Sequence of protein 1:
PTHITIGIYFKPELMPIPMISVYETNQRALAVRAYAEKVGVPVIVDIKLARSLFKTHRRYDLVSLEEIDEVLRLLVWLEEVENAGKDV

This data describes a binding interaction between two proteins.

Sequence of protein 2:
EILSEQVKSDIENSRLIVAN

Residue-level contacts at the interface:
Residue I8 in protein 1 contacts residue R43 in protein 2 (closest heavy-atom distance 2.8 Å).
Residue P42 in protein 1 is in contact with residue L44 in protein 2 (closest heavy-atom distance 3.5 Å).
Residue A31 in protein 1 is in contact with residue I30 in protein 2 (closest heavy-atom distance 3.6 Å).
Residue I6 in protein 1 contacts residue V46 in protein 2 (closest heavy-atom distance 2.7 Å).
Residue I4 in protein 1 interacts with residue N48 in protein 2 (closest heavy-atom distance 2.6 Å).
Residue I6 in protein 1 interacts with residue I45 in protein 2 (closest heavy-atom distance 3.5 Å).
Residue R51 in protein 1 is in contact with residue N48 in protein 2 (closest heavy-atom distance 3.9 Å).
Residue V45 in protein 1 is in contact with residue A47 in protein 2 (closest heavy-atom distance 3.2 Å).
Residue V32 in protein 1 contacts residue L31 in protein 2 (closest heavy-atom distance 3.8 Å).
Residue T5 in protein 1 contacts residue V46 in protein 2 (closest heavy-atom distance 3.7 Å).
Residue V32 in protein 1 is in contact with residue I39 in protein 2 (closest heavy-atom distance 3.9 Å).
Residue I4 in protein 1 contacts residue A47 in protein 2 (closest heavy-atom distance 3.4 Å).
Residue V43 in protein 1 is in contact with residue I45 in protein 2 (closest heavy-atom distance 3.4 Å).
Residue I44 in protein 1 contacts residue A47 in protein 2 (closest heavy-atom distance 2.9 Å).
Residue G7 in protein 1 is in contact with residue I45 in protein 2 (closest heavy-atom distance 3.6 Å).
Residue I8 in protein 1 interacts with residue S42 in protein 2 (closest heavy-atom distance 3.4 Å).
Residue E82 in protein 1 contacts residue R43 in protein 2 (closest heavy-atom distance 2.8 Å).
Residue I44 in protein 1 contacts residue L44 in protein 2 (closest heavy-atom distance 4.0 Å).
Residue L74 in protein 1 interacts with residue V46 in protein 2 (closest heavy-atom distance 3.9 Å).
Residue I8 in protein 1 interacts with residue L44 in protein 2 (closest heavy-atom distance 2.9 Å).
Residue F10 in protein 1 is in contact with residue R43 in protein 2 (closest heavy-atom distance 4.0 Å).
Residue V22 in protein 1 contacts residue D38 in protein 2 (closest heavy-atom distance 4.0 Å).
Residue T2 in protein 1 interacts with residue N48 in protein 2 (closest heavy-atom distance 3.0 Å).
Residue I44 in protein 1 is in contact with residue I45 in protein 2 (closest heavy-atom distance 2.9 Å).
Residue A36 in protein 1 interacts with residue I45 in protein 2 (closest heavy-atom distance 4.0 Å).
Residue I47 in protein 1 contacts residue N48 in protein 2 (closest heavy-atom distance 4.0 Å).
Residue Y9 in protein 1 contacts residue N41 in protein 2 (closest heavy-atom distance 3.5 Å).
Residue R28 in protein 1 contacts residue L31 in protein 2 (closest heavy-atom distance 3.9 Å).
Residue I44 in protein 1 contacts residue V46 in protein 2 (closest heavy-atom distance 3.5 Å).
Residue D46 in protein 1 is in contact with residue V46 in protein 2 (closest heavy-atom distance 3.9 Å).
Residue P42 in protein 1 is in contact with residue I45 in protein 2 (closest heavy-atom distance 2.9 Å).
Residue Y35 in protein 1 interacts with residue K36 in protein 2 (closest heavy-atom distance 3.6 Å).
Residue V22 in protein 1 contacts residue I39 in protein 2 (closest heavy-atom distance 3.9 Å).
Residue D46 in protein 1 contacts residue A47 in protein 2 (closest heavy-atom distance 2.8 Å).
Residue Y60 in protein 1 contacts residue Q34 in protein 2 (closest heavy-atom distance 4.0 Å).
Residue P42 in protein 1 is in contact with residue R43 in protein 2 (closest heavy-atom distance 3.5 Å).
Residue L78 in protein 1 contacts residue R43 in protein 2 (closest heavy-atom distance 3.9 Å).
Residue S21 in protein 1 is in contact with residue D38 in protein 2 (closest heavy-atom distance 3.4 Å).
Residue S21 in protein 1 interacts with residue S42 in protein 2 (closest heavy-atom distance 2.7 Å).
Residue G7 in protein 1 interacts with residue L44 in protein 2 (closest heavy-atom distance 3.5 Å).
Residue Y60 in protein 1 is in contact with residue D38 in protein 2 (closest heavy-atom distance 2.6 Å).
Residue A31 in protein 1 contacts residue L31 in protein 2 (closest heavy-atom distance 3.6 Å).
Residue V45 in protein 1 contacts residue N48 in protein 2 (closest heavy-atom distance 3.7 Å).
Residue A36 in protein 1 interacts with residue I39 in protein 2 (closest heavy-atom distance 3.9 Å).
Residue V41 in protein 1 contacts residue S42 in protein 2 (closest heavy-atom distance 4.1 Å).
Residue A50 in protein 1 interacts with residue V46 in protein 2 (closest heavy-atom distance 3.9 Å).
Residue A50 in protein 1 contacts residue A47 in protein 2 (closest heavy-atom distance 3.7 Å).
Residue E24 in protein 1 is in contact with residue V35 in protein 2 (closest heavy-atom distance 4.0 Å).
Residue Y35 in protein 1 is in contact with residue I39 in protein 2 (closest heavy-atom distance 3.9 Å).
Residue Y35 in protein 1 is in contact with residue E40 in protein 2 (closest heavy-atom distance 2.6 Å).
Residue T5 in protein 1 contacts residue I45 in protein 2 (closest heavy-atom distance 3.9 Å).
Residue K11 in protein 1 interacts with residue N41 in protein 2 (closest heavy-atom distance 3.0 Å).
Residue V41 in protein 1 is in contact with residue I39 in protein 2 (closest heavy-atom distance 3.4 Å).
Residue V22 in protein 1 contacts residue S42 in protein 2 (closest heavy-atom distance 4.0 Å).
Residue Y35 in protein 1 interacts with residue L31 in protein 2 (closest heavy-atom distance 3.9 Å).
Residue E79 in protein 1 interacts with residue R43 in protein 2 (closest heavy-atom distance 3.7 Å).
Residue L75 in protein 1 interacts with residue L44 in protein 2 (closest heavy-atom distance 3.1 Å).
Residue R28 in protein 1 contacts residue I30 in protein 2 (closest heavy-atom distance 4.0 Å).
Residue A50 in protein 1 is in contact with residue N48 in protein 2 (closest heavy-atom distance 3.8 Å).
Residue H3 in protein 1 is in contact with residue N48 in protein 2 (closest heavy-atom distance 3.3 Å).